Interface contacts:
Residue N295 in protein 1 contacts residue D105 in protein 2 (closest heavy-atom distance 3.3 Å).
Residue D170 in protein 1 contacts residue Q103 in protein 2 (closest heavy-atom distance 2.7 Å).
Residue V282 in protein 1 is in contact with residue F280 in protein 2 (closest heavy-atom distance 2.9 Å).
Residue K296 in protein 1 interacts with residue G300 in protein 2 (closest heavy-atom distance 2.9 Å).
Residue L271 in protein 1 interacts with residue V292 in protein 2 (closest heavy-atom distance 3.5 Å).
Residue V282 in protein 1 contacts residue A279 in protein 2 (closest heavy-atom distance 3.0 Å).
Residue R289 in protein 1 interacts with residue D277 in protein 2 (closest heavy-atom distance 2.6 Å).
Residue V302 in protein 1 contacts residue V292 in protein 2 (closest heavy-atom distance 3.6 Å).
Residue G273 in protein 1 is in contact with residue H288 in protein 2 (closest heavy-atom distance 3.4 Å).
Residue G300 in protein 1 is in contact with residue M291 in protein 2 (closest heavy-atom distance 3.3 Å).
Residue M106 in protein 1 interacts with residue F169 in protein 2 (closest heavy-atom distance 3.5 Å).
Residue D277 in protein 1 contacts residue R289 in protein 2 (closest heavy-atom distance 2.6 Å).
Residue R289 in protein 1 is in contact with residue P275 in protein 2 (closest heavy-atom distance 2.9 Å).
Residue G285 in protein 1 interacts with residue W278 in protein 2 (closest heavy-atom distance 3.1 Å).
Residue W278 in protein 1 is in contact with residue D283 in protein 2 (closest heavy-atom distance 3.2 Å).
Residue N266 in protein 1 is in contact with residue M106 in protein 2 (closest heavy-atom distance 2.9 Å).
Residue D105 in protein 1 contacts residue N295 in protein 2 (closest heavy-atom distance 3.3 Å).
Residue D283 in protein 1 interacts with residue W278 in protein 2 (closest heavy-atom distance 3.2 Å).
Residue W278 in protein 1 contacts residue A284 in protein 2 (closest heavy-atom distance 3.1 Å).
Residue H288 in protein 1 interacts with residue G273 in protein 2 (closest heavy-atom distance 3.4 Å).
Residue P275 in protein 1 is in contact with residue R289 in protein 2 (closest heavy-atom distance 2.9 Å).
Residue S276 in protein 1 contacts residue R289 in protein 2 (closest heavy-atom distance 3.2 Å).
Residue H288 in protein 1 contacts residue E248 in protein 2 (closest heavy-atom distance 2.9 Å).
Residue G273 in protein 1 contacts residue V292 in protein 2 (closest heavy-atom distance 3.2 Å).
Residue G285 in protein 1 contacts residue S276 in protein 2 (closest heavy-atom distance 3.3 Å).
Residue L298 in protein 1 interacts with residue A297 in protein 2 (closest heavy-atom distance 3.3 Å).
Residue A279 in protein 1 interacts with residue V282 in protein 2 (closest heavy-atom distance 3.0 Å).
Residue F280 in protein 1 contacts residue A284 in protein 2 (closest heavy-atom distance 3.5 Å).
Residue M291 in protein 1 contacts residue G300 in protein 2 (closest heavy-atom distance 3.3 Å).
Residue S276 in protein 1 interacts with residue G285 in protein 2 (closest heavy-atom distance 3.3 Å).
Residue K157 in protein 1 interacts with residue N295 in protein 2 (closest heavy-atom distance 2.9 Å).
Residue G300 in protein 1 contacts residue K296 in protein 2 (closest heavy-atom distance 2.9 Å).
Residue F169 in protein 1 interacts with residue Q103 in protein 2 (closest heavy-atom distance 3.4 Å).
Residue L298 in protein 1 contacts residue L298 in protein 2 (closest heavy-atom distance 3.0 Å).
Residue S301 in protein 1 contacts residue V292 in protein 2 (closest heavy-atom distance 3.4 Å).
Residue E248 in protein 1 contacts residue H288 in protein 2 (closest heavy-atom distance 2.9 Å).
Residue D109 in protein 1 is in contact with residue H294 in protein 2 (closest heavy-atom distance 3.1 Å).
Residue A297 in protein 1 contacts residue L298 in protein 2 (closest heavy-atom distance 3.3 Å).
Residue V292 in protein 1 interacts with residue V302 in protein 2 (closest heavy-atom distance 3.6 Å).
Residue R289 in protein 1 is in contact with residue S276 in protein 2 (closest heavy-atom distance 3.2 Å).
Residue F169 in protein 1 interacts with residue M106 in protein 2 (closest heavy-atom distance 3.5 Å).
Residue W278 in protein 1 interacts with residue G285 in protein 2 (closest heavy-atom distance 3.1 Å).
Residue A284 in protein 1 interacts with residue F280 in protein 2 (closest heavy-atom distance 3.5 Å).
Residue V292 in protein 1 contacts residue G273 in protein 2 (closest heavy-atom distance 3.2 Å).
Residue N295 in protein 1 interacts with residue K157 in protein 2 (closest heavy-atom distance 2.9 Å).
Residue V292 in protein 1 interacts with residue S301 in protein 2 (closest heavy-atom distance 3.4 Å).
Residue P265 in protein 1 interacts with residue P108 in protein 2 (closest heavy-atom distance 3.5 Å).
Residue V292 in protein 1 is in contact with residue L271 in protein 2 (closest heavy-atom distance 3.5 Å).
Residue H294 in protein 1 contacts residue D109 in protein 2 (closest heavy-atom distance 3.1 Å).
Residue A164 in protein 1 contacts residue A164 in protein 2 (closest heavy-atom distance 2.9 Å).
Residue F280 in protein 1 is in contact with residue V282 in protein 2 (closest heavy-atom distance 2.9 Å).
Residue P108 in protein 1 interacts with residue P265 in protein 2 (closest heavy-atom distance 3.5 Å).
Residue V302 in protein 1 is in contact with residue N295 in protein 2 (closest heavy-atom distance 3.2 Å).
Residue Q103 in protein 1 is in contact with residue F169 in protein 2 (closest heavy-atom distance 3.4 Å).
Residue M106 in protein 1 contacts residue N266 in protein 2 (closest heavy-atom distance 2.9 Å).
Residue Q103 in protein 1 contacts residue D170 in protein 2 (closest heavy-atom distance 2.7 Å).
Residue A284 in protein 1 is in contact with residue W278 in protein 2 (closest heavy-atom distance 3.1 Å).
Residue N295 in protein 1 interacts with residue V302 in protein 2 (closest heavy-atom distance 3.2 Å).
Residue P253 in protein 1 contacts residue H288 in protein 2 (closest heavy-atom distance 3.4 Å).
Residue H288 in protein 1 interacts with residue P253 in protein 2 (closest heavy-atom distance 3.4 Å).

Sequence of protein 1:
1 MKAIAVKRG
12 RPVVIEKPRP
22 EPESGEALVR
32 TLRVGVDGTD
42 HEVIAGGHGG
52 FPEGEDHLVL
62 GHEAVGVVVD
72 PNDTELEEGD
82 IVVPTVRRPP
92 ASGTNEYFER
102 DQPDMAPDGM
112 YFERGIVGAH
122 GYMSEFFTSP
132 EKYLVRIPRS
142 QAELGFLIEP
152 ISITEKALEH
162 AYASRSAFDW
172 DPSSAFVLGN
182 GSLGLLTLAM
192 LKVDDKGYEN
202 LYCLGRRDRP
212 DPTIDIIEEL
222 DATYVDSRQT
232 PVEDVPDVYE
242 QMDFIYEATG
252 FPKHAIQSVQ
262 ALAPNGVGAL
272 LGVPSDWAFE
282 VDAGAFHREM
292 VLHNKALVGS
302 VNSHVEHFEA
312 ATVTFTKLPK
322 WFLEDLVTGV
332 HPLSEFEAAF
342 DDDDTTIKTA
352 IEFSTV

This data describes a binding interaction between two proteins.

Sequence of protein 2:
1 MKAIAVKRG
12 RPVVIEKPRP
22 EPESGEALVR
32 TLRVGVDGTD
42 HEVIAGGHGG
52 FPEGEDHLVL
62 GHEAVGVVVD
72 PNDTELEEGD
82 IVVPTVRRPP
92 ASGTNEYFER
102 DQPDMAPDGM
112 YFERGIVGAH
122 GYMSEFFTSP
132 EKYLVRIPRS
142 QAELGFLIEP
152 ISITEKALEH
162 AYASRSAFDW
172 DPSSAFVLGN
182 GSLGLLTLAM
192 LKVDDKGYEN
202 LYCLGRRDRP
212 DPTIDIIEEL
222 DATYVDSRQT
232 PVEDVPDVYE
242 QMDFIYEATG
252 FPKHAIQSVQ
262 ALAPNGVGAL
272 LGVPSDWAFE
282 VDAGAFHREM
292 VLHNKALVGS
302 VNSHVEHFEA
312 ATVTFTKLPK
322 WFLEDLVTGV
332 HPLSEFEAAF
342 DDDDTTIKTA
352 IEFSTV